Sequence of chain A:
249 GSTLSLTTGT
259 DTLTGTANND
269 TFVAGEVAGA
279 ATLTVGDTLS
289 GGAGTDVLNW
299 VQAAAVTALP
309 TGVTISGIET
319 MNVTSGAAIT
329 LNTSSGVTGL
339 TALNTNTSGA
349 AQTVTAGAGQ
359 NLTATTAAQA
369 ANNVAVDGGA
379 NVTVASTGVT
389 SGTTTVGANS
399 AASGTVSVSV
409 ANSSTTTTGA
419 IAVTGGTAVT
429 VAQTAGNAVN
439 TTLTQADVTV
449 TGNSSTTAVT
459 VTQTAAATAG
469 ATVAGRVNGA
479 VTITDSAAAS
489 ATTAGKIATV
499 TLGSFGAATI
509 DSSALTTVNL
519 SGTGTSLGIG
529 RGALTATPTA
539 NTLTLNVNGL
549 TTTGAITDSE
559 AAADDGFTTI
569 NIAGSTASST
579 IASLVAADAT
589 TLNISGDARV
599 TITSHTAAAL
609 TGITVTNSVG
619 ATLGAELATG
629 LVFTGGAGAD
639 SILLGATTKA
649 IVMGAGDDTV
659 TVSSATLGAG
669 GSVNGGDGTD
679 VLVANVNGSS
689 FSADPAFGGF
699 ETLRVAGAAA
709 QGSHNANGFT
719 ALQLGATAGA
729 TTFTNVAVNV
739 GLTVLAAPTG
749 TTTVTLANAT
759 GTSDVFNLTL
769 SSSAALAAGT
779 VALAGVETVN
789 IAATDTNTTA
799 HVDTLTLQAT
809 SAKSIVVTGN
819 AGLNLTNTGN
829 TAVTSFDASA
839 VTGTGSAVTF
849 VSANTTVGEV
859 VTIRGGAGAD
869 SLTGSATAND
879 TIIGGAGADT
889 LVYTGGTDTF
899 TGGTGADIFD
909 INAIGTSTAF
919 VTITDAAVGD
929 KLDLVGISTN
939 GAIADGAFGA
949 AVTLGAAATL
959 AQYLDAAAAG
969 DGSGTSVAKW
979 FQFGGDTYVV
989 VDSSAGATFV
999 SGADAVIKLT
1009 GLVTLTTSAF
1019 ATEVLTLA

This data describes a binding interaction between two proteins.

Sequence of chain B:
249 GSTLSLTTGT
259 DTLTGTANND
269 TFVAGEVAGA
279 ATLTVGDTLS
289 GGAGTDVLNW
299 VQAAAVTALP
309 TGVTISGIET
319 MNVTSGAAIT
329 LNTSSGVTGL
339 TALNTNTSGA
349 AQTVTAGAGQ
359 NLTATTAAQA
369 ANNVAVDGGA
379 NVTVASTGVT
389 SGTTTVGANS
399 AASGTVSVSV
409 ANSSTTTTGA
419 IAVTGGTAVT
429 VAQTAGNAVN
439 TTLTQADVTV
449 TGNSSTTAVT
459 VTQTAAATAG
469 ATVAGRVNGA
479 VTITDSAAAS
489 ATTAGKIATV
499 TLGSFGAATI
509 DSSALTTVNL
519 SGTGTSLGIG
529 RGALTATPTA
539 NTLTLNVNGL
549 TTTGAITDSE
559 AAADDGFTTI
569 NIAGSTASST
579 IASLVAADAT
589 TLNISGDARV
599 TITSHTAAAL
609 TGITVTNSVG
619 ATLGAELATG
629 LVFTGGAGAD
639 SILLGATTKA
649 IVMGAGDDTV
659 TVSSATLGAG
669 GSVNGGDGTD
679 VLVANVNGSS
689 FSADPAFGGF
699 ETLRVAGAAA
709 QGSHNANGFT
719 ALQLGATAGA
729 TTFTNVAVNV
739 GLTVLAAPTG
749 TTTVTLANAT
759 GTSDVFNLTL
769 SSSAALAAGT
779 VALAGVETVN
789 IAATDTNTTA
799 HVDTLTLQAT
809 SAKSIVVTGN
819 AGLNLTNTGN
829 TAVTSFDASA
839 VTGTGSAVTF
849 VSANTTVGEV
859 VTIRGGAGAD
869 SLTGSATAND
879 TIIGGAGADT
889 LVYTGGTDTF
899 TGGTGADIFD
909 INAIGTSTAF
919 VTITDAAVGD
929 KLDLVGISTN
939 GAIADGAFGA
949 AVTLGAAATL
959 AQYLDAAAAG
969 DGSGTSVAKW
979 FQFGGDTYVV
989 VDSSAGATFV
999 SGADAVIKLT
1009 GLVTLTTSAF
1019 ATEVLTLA

Residue-level contacts at the interface:
Residue T322 in chain A contacts residue G310 in chain B (closest heavy-atom distance 4.7 Å).
Residue A276 in chain A contacts residue T256 in chain B (closest heavy-atom distance 4.7 Å).
Residue E274 in chain A interacts with residue V283 in chain B (closest heavy-atom distance 3.1 Å).
Residue V299 in chain A contacts residue T258 in chain B (closest heavy-atom distance 4.0 Å).
Residue T251 in chain A is in contact with residue T260 in chain B (closest heavy-atom distance 4.7 Å).
Residue V275 in chain A is in contact with residue T256 in chain B (closest heavy-atom distance 2.7 Å).
Residue V299 in chain A contacts residue G310 in chain B (closest heavy-atom distance 4.7 Å).
Residue E274 in chain A is in contact with residue T256 in chain B (closest heavy-atom distance 4.3 Å).
Residue V271 in chain A is in contact with residue T260 in chain B (closest heavy-atom distance 3.5 Å).
Residue A301 in chain A is in contact with residue V283 in chain B (closest heavy-atom distance 4.0 Å).
Residue S323 in chain A contacts residue T309 in chain B (closest heavy-atom distance 4.3 Å).
Residue V275 in chain A contacts residue G257 in chain B (closest heavy-atom distance 4.2 Å).
Residue Q300 in chain A interacts with residue V283 in chain B (closest heavy-atom distance 4.3 Å).
Residue G273 in chain A contacts residue T258 in chain B (closest heavy-atom distance 3.1 Å).
Residue V299 in chain A is in contact with residue V283 in chain B (closest heavy-atom distance 4.3 Å).
Residue G324 in chain A interacts with residue T309 in chain B (closest heavy-atom distance 3.7 Å).
Residue E274 in chain A interacts with residue G257 in chain B (closest heavy-atom distance 3.2 Å).
Residue V299 in chain A contacts residue G284 in chain B (closest heavy-atom distance 3.8 Å).
Residue E274 in chain A is in contact with residue T258 in chain B (closest heavy-atom distance 2.9 Å).
Residue V271 in chain A is in contact with residue T258 in chain B (closest heavy-atom distance 3.6 Å).
Residue S253 in chain A is in contact with residue T258 in chain B (closest heavy-atom distance 4.8 Å).